This data describes a binding interaction between two proteins.

Sequence of chain A:
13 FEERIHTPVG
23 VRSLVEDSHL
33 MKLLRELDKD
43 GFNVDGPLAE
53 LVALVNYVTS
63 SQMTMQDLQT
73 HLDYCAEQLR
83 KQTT

Interface contacts:
Residue L35 in chain B is in contact with residue L36 in chain A (closest heavy-atom distance 3.5 Å).
Residue Q64 in chain B contacts residue Y59 in chain A (closest heavy-atom distance 3.5 Å).
Residue Y59 in chain B is in contact with residue Q64 in chain A (closest heavy-atom distance 3.4 Å).
Residue A55 in chain B is in contact with residue I17 in chain A (closest heavy-atom distance 3.3 Å).
Residue A55 in chain B contacts residue V23 in chain A (closest heavy-atom distance 4.3 Å).
Residue G48 in chain B contacts residue F13 in chain A (closest heavy-atom distance 4.3 Å).
Residue A55 in chain B interacts with residue L26 in chain A (closest heavy-atom distance 4.3 Å).
Residue M67 in chain B interacts with residue S63 in chain A (closest heavy-atom distance 3.6 Å).
Residue Y59 in chain B contacts residue M67 in chain A (closest heavy-atom distance 4.2 Å).
Residue P49 in chain B interacts with residue H31 in chain A (closest heavy-atom distance 4.2 Å).
Residue L26 in chain B is in contact with residue L56 in chain A (closest heavy-atom distance 4.0 Å).
Residue Y59 in chain B contacts residue Y59 in chain A (closest heavy-atom distance 3.7 Å).
Residue S30 in chain B is in contact with residue E52 in chain A (closest heavy-atom distance 3.3 Å).
Residue E52 in chain B interacts with residue L26 in chain A (closest heavy-atom distance 3.6 Å).
Residue L32 in chain B is in contact with residue E52 in chain A (closest heavy-atom distance 3.1 Å).
Residue V60 in chain B is in contact with residue L56 in chain A (closest heavy-atom distance 4.0 Å).
Residue H31 in chain B is in contact with residue P49 in chain A (closest heavy-atom distance 4.1 Å).
Residue Y59 in chain B interacts with residue V23 in chain A (closest heavy-atom distance 4.0 Å).
Residue L32 in chain B interacts with residue L53 in chain A (closest heavy-atom distance 3.9 Å).
Residue L32 in chain B contacts residue L32 in chain A (closest heavy-atom distance 3.8 Å).
Residue M67 in chain B contacts residue M67 in chain A (closest heavy-atom distance 4.0 Å).
Residue V54 in chain B interacts with residue H18 in chain A (closest heavy-atom distance 3.6 Å).
Residue Y59 in chain B contacts residue S63 in chain A (closest heavy-atom distance 2.5 Å).
Residue A51 in chain B interacts with residue E14 in chain A (closest heavy-atom distance 4.2 Å).
Residue Y59 in chain B interacts with residue V60 in chain A (closest heavy-atom distance 4.1 Å).
Residue H31 in chain B contacts residue E52 in chain A (closest heavy-atom distance 3.0 Å).
Residue L26 in chain B interacts with residue E52 in chain A (closest heavy-atom distance 3.3 Å).
Residue P49 in chain B is in contact with residue L35 in chain A (closest heavy-atom distance 3.9 Å).
Residue L56 in chain B contacts residue V60 in chain A (closest heavy-atom distance 3.9 Å).
Residue L36 in chain B contacts residue L32 in chain A (closest heavy-atom distance 3.7 Å).
Residue A51 in chain B contacts residue I17 in chain A (closest heavy-atom distance 3.2 Å).
Residue L35 in chain B contacts residue P49 in chain A (closest heavy-atom distance 4.0 Å).
Residue S63 in chain B interacts with residue M67 in chain A (closest heavy-atom distance 3.8 Å).
Residue L32 in chain B contacts residue P49 in chain A (closest heavy-atom distance 4.1 Å).
Residue I17 in chain B interacts with residue A51 in chain A (closest heavy-atom distance 4.1 Å).
Residue E52 in chain B contacts residue F13 in chain A (closest heavy-atom distance 4.2 Å).
Residue I17 in chain B contacts residue A55 in chain A (closest heavy-atom distance 4.0 Å).
Residue L53 in chain B contacts residue L56 in chain A (closest heavy-atom distance 3.9 Å).
Residue E14 in chain B contacts residue A51 in chain A (closest heavy-atom distance 3.4 Å).
Residue E52 in chain B contacts residue L32 in chain A (closest heavy-atom distance 2.9 Å).
Residue L35 in chain B is in contact with residue L39 in chain A (closest heavy-atom distance 3.8 Å).
Residue L56 in chain B is in contact with residue L53 in chain A (closest heavy-atom distance 4.2 Å).
Residue N58 in chain B contacts residue H18 in chain A (closest heavy-atom distance 3.3 Å).
Residue L36 in chain B interacts with residue L35 in chain A (closest heavy-atom distance 3.9 Å).
Residue F13 in chain B is in contact with residue D47 in chain A (closest heavy-atom distance 3.2 Å).
Residue E52 in chain B contacts residue H31 in chain A (closest heavy-atom distance 3.0 Å).
Residue V23 in chain B interacts with residue Y59 in chain A (closest heavy-atom distance 4.0 Å).
Residue S63 in chain B contacts residue Y59 in chain A (closest heavy-atom distance 2.8 Å).
Residue M67 in chain B contacts residue Y59 in chain A (closest heavy-atom distance 3.9 Å).
Residue L56 in chain B contacts residue L26 in chain A (closest heavy-atom distance 3.8 Å).
Residue E52 in chain B interacts with residue S30 in chain A (closest heavy-atom distance 3.5 Å).
Residue L39 in chain B interacts with residue L39 in chain A (closest heavy-atom distance 3.9 Å).
Residue H31 in chain B contacts residue G48 in chain A (closest heavy-atom distance 4.3 Å).
Residue A55 in chain B is in contact with residue H18 in chain A (closest heavy-atom distance 3.9 Å).
Residue E14 in chain B interacts with residue D47 in chain A (closest heavy-atom distance 3.5 Å).
Residue V60 in chain B is in contact with residue Y59 in chain A (closest heavy-atom distance 4.1 Å).
Residue E52 in chain B interacts with residue I17 in chain A (closest heavy-atom distance 3.9 Å).
Residue L56 in chain B is in contact with residue V23 in chain A (closest heavy-atom distance 3.6 Å).
Residue L32 in chain B contacts residue L36 in chain A (closest heavy-atom distance 3.6 Å).
Residue L53 in chain B interacts with residue L32 in chain A (closest heavy-atom distance 4.2 Å).

Sequence of chain B:
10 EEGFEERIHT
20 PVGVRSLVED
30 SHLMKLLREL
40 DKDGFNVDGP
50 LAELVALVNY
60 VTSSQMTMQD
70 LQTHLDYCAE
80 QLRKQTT